Sequence of the second protein:
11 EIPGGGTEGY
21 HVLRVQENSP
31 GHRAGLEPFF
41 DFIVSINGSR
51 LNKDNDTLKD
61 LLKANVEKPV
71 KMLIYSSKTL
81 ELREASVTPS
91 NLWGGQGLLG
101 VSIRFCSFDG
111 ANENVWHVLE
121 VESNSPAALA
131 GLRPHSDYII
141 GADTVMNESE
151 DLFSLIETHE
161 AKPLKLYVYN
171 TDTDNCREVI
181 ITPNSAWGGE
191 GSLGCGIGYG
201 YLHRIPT

Sequence of the first protein:
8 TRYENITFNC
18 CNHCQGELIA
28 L

Contacts between the two chains:
Residue L98 in the second protein contacts residue L28 in the first protein (closest heavy-atom distance 3.0 Å).
Residue R24 in the second protein is in contact with residue T14 in the first protein (closest heavy-atom distance 3.5 Å).
Residue R24 in the second protein contacts residue N12 in the first protein (closest heavy-atom distance 2.9 Å).
Residue I103 in the second protein contacts residue E24 in the first protein (closest heavy-atom distance 3.5 Å).
Residue F105 in the second protein interacts with residue G23 in the first protein (closest heavy-atom distance 3.0 Å).
Residue H21 in the second protein contacts residue C18 in the first protein (closest heavy-atom distance 3.4 Å).
Residue C176 in the second protein contacts residue F15 in the first protein (closest heavy-atom distance 3.4 Å).
Residue E27 in the second protein contacts residue N12 in the first protein (closest heavy-atom distance 3.1 Å).
Residue A142 in the second protein interacts with residue C17 in the first protein (closest heavy-atom distance 3.2 Å).
Residue E27 in the second protein is in contact with residue Y10 in the first protein (closest heavy-atom distance 3.7 Å).
Residue N114 in the second protein contacts residue N19 in the first protein (closest heavy-atom distance 3.7 Å).
Residue F39 in the second protein is in contact with residue F15 in the first protein (closest heavy-atom distance 3.9 Å).
Residue Y167 in the second protein interacts with residue C17 in the first protein (closest heavy-atom distance 3.6 Å).
Residue P38 in the second protein interacts with residue F15 in the first protein (closest heavy-atom distance 3.8 Å).
Residue C106 in the second protein interacts with residue C18 in the first protein (closest heavy-atom distance 3.7 Å).
Residue C106 in the second protein is in contact with residue C21 in the first protein (closest heavy-atom distance 3.4 Å).
Residue I140 in the second protein is in contact with residue C17 in the first protein (closest heavy-atom distance 3.8 Å).
Residue R177 in the second protein is in contact with residue I13 in the first protein (closest heavy-atom distance 4.0 Å).
Residue E178 in the second protein interacts with residue T8 in the first protein (closest heavy-atom distance 3.3 Å).
Residue R104 in the second protein is in contact with residue C21 in the first protein (closest heavy-atom distance 3.6 Å).
Residue L23 in the second protein interacts with residue N16 in the first protein (closest heavy-atom distance 3.6 Å).
Residue G141 in the second protein is in contact with residue C17 in the first protein (closest heavy-atom distance 4.0 Å).
Residue S102 in the second protein is in contact with residue L25 in the first protein (closest heavy-atom distance 4.0 Å).
Residue H21 in the second protein contacts residue C21 in the first protein (closest heavy-atom distance 3.4 Å).
Residue R104 in the second protein contacts residue L25 in the first protein (closest heavy-atom distance 3.6 Å).
Residue R24 in the second protein contacts residue I13 in the first protein (closest heavy-atom distance 3.5 Å).
Residue S107 in the second protein interacts with residue H20 in the first protein (closest heavy-atom distance 3.9 Å).
Residue Y167 in the second protein contacts residue T14 in the first protein (closest heavy-atom distance 3.8 Å).
Residue L23 in the second protein is in contact with residue I13 in the first protein (closest heavy-atom distance 3.4 Å).
Residue V101 in the second protein contacts residue L28 in the first protein (closest heavy-atom distance 2.9 Å).
Residue L23 in the second protein interacts with residue F15 in the first protein (closest heavy-atom distance 2.8 Å).
Residue F105 in the second protein contacts residue C21 in the first protein (closest heavy-atom distance 3.8 Å).
Residue V101 in the second protein interacts with residue A27 in the first protein (closest heavy-atom distance 3.5 Å).
Residue G97 in the second protein is in contact with residue L28 in the first protein (closest heavy-atom distance 3.8 Å).
Residue I103 in the second protein contacts residue L28 in the first protein (closest heavy-atom distance 3.6 Å).
Residue R104 in the second protein is in contact with residue G23 in the first protein (closest heavy-atom distance 2.6 Å).
Residue D54 in the second protein is in contact with residue G23 in the first protein (closest heavy-atom distance 3.6 Å).
Residue Y167 in the second protein is in contact with residue I13 in the first protein (closest heavy-atom distance 3.9 Å).
Residue F39 in the second protein is in contact with residue C17 in the first protein (closest heavy-atom distance 3.6 Å).
Residue Y167 in the second protein is in contact with residue F15 in the first protein (closest heavy-atom distance 3.5 Å).
Residue R104 in the second protein contacts residue N16 in the first protein (closest heavy-atom distance 3.0 Å).
Residue R177 in the second protein contacts residue R9 in the first protein (closest heavy-atom distance 3.5 Å).
Residue E178 in the second protein is in contact with residue R9 in the first protein (closest heavy-atom distance 2.9 Å).
Residue Q26 in the second protein interacts with residue N12 in the first protein (closest heavy-atom distance 3.3 Å).
Residue C106 in the second protein contacts residue H20 in the first protein (closest heavy-atom distance 3.5 Å).
Residue I103 in the second protein interacts with residue L25 in the first protein (closest heavy-atom distance 3.5 Å).
Residue G100 in the second protein contacts residue L28 in the first protein (closest heavy-atom distance 2.9 Å).
Residue N147 in the second protein contacts residue N19 in the first protein (closest heavy-atom distance 3.1 Å).
Residue E178 in the second protein interacts with residue I13 in the first protein (closest heavy-atom distance 3.6 Å).
Residue L23 in the second protein is in contact with residue T14 in the first protein (closest heavy-atom distance 3.5 Å).
Residue R104 in the second protein contacts residue E24 in the first protein (closest heavy-atom distance 3.8 Å).
Residue L99 in the second protein contacts residue L28 in the first protein (closest heavy-atom distance 2.8 Å).
Residue S102 in the second protein contacts residue I26 in the first protein (closest heavy-atom distance 3.1 Å).
Residue F105 in the second protein is in contact with residue Q22 in the first protein (closest heavy-atom distance 2.8 Å).
Residue V101 in the second protein is in contact with residue I26 in the first protein (closest heavy-atom distance 4.0 Å).
Residue E27 in the second protein is in contact with residue E11 in the first protein (closest heavy-atom distance 3.6 Å).
Residue D109 in the second protein is in contact with residue H20 in the first protein (closest heavy-atom distance 3.8 Å).
Residue R177 in the second protein contacts residue T8 in the first protein (closest heavy-atom distance 3.8 Å).
Residue I103 in the second protein is in contact with residue I26 in the first protein (closest heavy-atom distance 2.9 Å).
Residue S102 in the second protein is in contact with residue A27 in the first protein (closest heavy-atom distance 3.8 Å).

This data describes a binding interaction between two proteins.